The following describes two proteins that form a bound complex.

Interface contacts:
Residue R156 in chain B interacts with residue E125 in chain A (closest heavy-atom distance 5.0 Å).
Residue V159 in chain B interacts with residue R136 in chain A (closest heavy-atom distance 3.2 Å).
Residue S158 in chain B is in contact with residue R136 in chain A (closest heavy-atom distance 4.7 Å).
Residue G162 in chain B is in contact with residue R136 in chain A (closest heavy-atom distance 4.3 Å).
Residue V159 in chain B is in contact with residue K133 in chain A (closest heavy-atom distance 4.0 Å).
Residue Y161 in chain B is in contact with residue R136 in chain A (closest heavy-atom distance 3.0 Å).
Residue R156 in chain B interacts with residue S129 in chain A (closest heavy-atom distance 4.5 Å).
Residue D160 in chain B is in contact with residue R136 in chain A (closest heavy-atom distance 3.5 Å).
Residue V159 in chain B is in contact with residue S132 in chain A (closest heavy-atom distance 4.7 Å).

Sequence of chain A:
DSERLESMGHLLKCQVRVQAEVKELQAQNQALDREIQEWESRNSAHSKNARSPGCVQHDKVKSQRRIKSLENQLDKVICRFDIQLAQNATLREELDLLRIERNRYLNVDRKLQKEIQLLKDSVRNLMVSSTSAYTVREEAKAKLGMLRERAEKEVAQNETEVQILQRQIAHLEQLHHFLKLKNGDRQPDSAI

Sequence of chain B:
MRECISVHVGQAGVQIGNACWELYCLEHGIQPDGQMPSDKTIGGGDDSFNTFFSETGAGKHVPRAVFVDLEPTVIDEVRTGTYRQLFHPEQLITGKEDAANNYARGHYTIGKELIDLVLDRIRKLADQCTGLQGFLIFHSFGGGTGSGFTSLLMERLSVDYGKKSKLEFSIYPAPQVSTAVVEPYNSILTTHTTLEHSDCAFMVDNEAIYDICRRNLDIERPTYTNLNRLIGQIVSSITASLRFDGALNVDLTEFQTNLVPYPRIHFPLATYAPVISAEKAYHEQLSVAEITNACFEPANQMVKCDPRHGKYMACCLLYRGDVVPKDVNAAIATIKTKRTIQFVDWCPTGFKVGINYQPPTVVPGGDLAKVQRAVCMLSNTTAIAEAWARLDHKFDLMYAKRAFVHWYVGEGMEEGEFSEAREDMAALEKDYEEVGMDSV